The following describes two proteins that form a bound complex.

Sequence of the second protein:
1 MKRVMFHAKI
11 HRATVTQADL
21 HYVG

Interface contacts:
Residue N88 in the first protein contacts residue A13 in the second protein (closest heavy-atom distance 3.4 Å).
Residue V82 in the first protein contacts residue I10 in the second protein (closest heavy-atom distance 3.7 Å).
Residue V84 in the first protein contacts residue R12 in the second protein (closest heavy-atom distance 3.7 Å).
Residue L60 in the first protein contacts residue A13 in the second protein (closest heavy-atom distance 3.3 Å).
Residue I45 in the first protein contacts residue V15 in the second protein (closest heavy-atom distance 3.6 Å).
Residue I45 in the first protein contacts residue T16 in the second protein (closest heavy-atom distance 2.8 Å).
Residue V61 in the first protein is in contact with residue R12 in the second protein (closest heavy-atom distance 3.0 Å).
Residue V61 in the first protein contacts residue A13 in the second protein (closest heavy-atom distance 2.8 Å).
Residue G43 in the first protein is in contact with residue T16 in the second protein (closest heavy-atom distance 3.5 Å).
Residue V55 in the first protein interacts with residue V15 in the second protein (closest heavy-atom distance 3.6 Å).
Residue L63 in the first protein contacts residue K9 in the second protein (closest heavy-atom distance 3.0 Å).
Residue F69 in the first protein is in contact with residue R3 in the second protein (closest heavy-atom distance 2.6 Å).
Residue I47 in the first protein is in contact with residue D19 in the second protein (closest heavy-atom distance 2.8 Å).
Residue V44 in the first protein is in contact with residue T16 in the second protein (closest heavy-atom distance 3.6 Å).
Residue D59 in the first protein interacts with residue V15 in the second protein (closest heavy-atom distance 2.9 Å).
Residue A74 in the first protein is in contact with residue M5 in the second protein (closest heavy-atom distance 3.5 Å).
Residue P79 in the first protein interacts with residue F6 in the second protein (closest heavy-atom distance 3.3 Å).
Residue T80 in the first protein contacts residue A8 in the second protein (closest heavy-atom distance 3.1 Å).
Residue G46 in the first protein interacts with residue Q17 in the second protein (closest heavy-atom distance 3.3 Å).
Residue L60 in the first protein contacts residue T14 in the second protein (closest heavy-atom distance 3.4 Å).
Residue V81 in the first protein contacts residue K9 in the second protein (closest heavy-atom distance 3.6 Å).
Residue T80 in the first protein is in contact with residue H7 in the second protein (closest heavy-atom distance 3.1 Å).
Residue I45 in the first protein is in contact with residue Q17 in the second protein (closest heavy-atom distance 3.4 Å).
Residue I47 in the first protein interacts with residue Q17 in the second protein (closest heavy-atom distance 3.0 Å).
Residue N48 in the first protein is in contact with residue Y22 in the second protein (closest heavy-atom distance 3.6 Å).
Residue I45 in the first protein contacts residue T14 in the second protein (closest heavy-atom distance 3.4 Å).
Residue V82 in the first protein is in contact with residue H11 in the second protein (closest heavy-atom distance 2.9 Å).
Residue G67 in the first protein interacts with residue V4 in the second protein (closest heavy-atom distance 3.2 Å).
Residue Y66 in the first protein interacts with residue M5 in the second protein (closest heavy-atom distance 3.2 Å).
Residue N48 in the first protein is in contact with residue D19 in the second protein (closest heavy-atom distance 3.4 Å).
Residue I62 in the first protein is in contact with residue I10 in the second protein (closest heavy-atom distance 3.5 Å).
Residue K56 in the first protein contacts residue V15 in the second protein (closest heavy-atom distance 3.5 Å).
Residue L63 in the first protein is in contact with residue I10 in the second protein (closest heavy-atom distance 2.9 Å).
Residue V82 in the first protein interacts with residue K9 in the second protein (closest heavy-atom distance 3.0 Å).
Residue N88 in the first protein interacts with residue T14 in the second protein (closest heavy-atom distance 2.8 Å).
Residue V68 in the first protein contacts residue R3 in the second protein (closest heavy-atom distance 3.3 Å).
Residue N88 in the first protein is in contact with residue T16 in the second protein (closest heavy-atom distance 3.5 Å).
Residue D59 in the first protein contacts residue A13 in the second protein (closest heavy-atom distance 3.6 Å).
Residue A12 in the first protein is in contact with residue A8 in the second protein (closest heavy-atom distance 3.0 Å).
Residue G67 in the first protein contacts residue R3 in the second protein (closest heavy-atom distance 3.6 Å).
Residue G67 in the first protein contacts residue M5 in the second protein (closest heavy-atom distance 2.7 Å).
Residue I47 in the first protein interacts with residue A18 in the second protein (closest heavy-atom distance 3.2 Å).
Residue Y66 in the first protein contacts residue F6 in the second protein (closest heavy-atom distance 3.7 Å).
Residue L77 in the first protein contacts residue F6 in the second protein (closest heavy-atom distance 3.3 Å).
Residue G58 in the first protein interacts with residue V15 in the second protein (closest heavy-atom distance 2.8 Å).
Residue G49 in the first protein contacts residue D19 in the second protein (closest heavy-atom distance 3.0 Å).
Residue I25 in the first protein interacts with residue R12 in the second protein (closest heavy-atom distance 3.6 Å).
Residue G49 in the first protein contacts residue L20 in the second protein (closest heavy-atom distance 3.1 Å).
Residue L77 in the first protein is in contact with residue M5 in the second protein (closest heavy-atom distance 3.6 Å).
Residue P57 in the first protein interacts with residue V15 in the second protein (closest heavy-atom distance 3.7 Å).
Residue P57 in the first protein is in contact with residue A18 in the second protein (closest heavy-atom distance 3.7 Å).
Residue F69 in the first protein interacts with residue M5 in the second protein (closest heavy-atom distance 3.5 Å).
Residue G13 in the first protein contacts residue H7 in the second protein (closest heavy-atom distance 3.5 Å).
Residue P79 in the first protein interacts with residue H7 in the second protein (closest heavy-atom distance 3.5 Å).
Residue D59 in the first protein contacts residue T14 in the second protein (closest heavy-atom distance 3.5 Å).
Residue A65 in the first protein is in contact with residue A8 in the second protein (closest heavy-atom distance 2.9 Å).
Residue F69 in the first protein contacts residue K2 in the second protein (closest heavy-atom distance 3.2 Å).
Residue A65 in the first protein interacts with residue H7 in the second protein (closest heavy-atom distance 3.0 Å).
Residue T80 in the first protein contacts residue K9 in the second protein (closest heavy-atom distance 2.9 Å).
Residue E18 in the first protein interacts with residue H7 in the second protein (closest heavy-atom distance 2.8 Å).

Sequence of the first protein:
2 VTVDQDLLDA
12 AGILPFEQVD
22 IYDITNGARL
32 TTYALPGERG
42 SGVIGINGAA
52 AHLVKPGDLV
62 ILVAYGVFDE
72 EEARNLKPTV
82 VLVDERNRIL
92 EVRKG